Sequence of protein 2:
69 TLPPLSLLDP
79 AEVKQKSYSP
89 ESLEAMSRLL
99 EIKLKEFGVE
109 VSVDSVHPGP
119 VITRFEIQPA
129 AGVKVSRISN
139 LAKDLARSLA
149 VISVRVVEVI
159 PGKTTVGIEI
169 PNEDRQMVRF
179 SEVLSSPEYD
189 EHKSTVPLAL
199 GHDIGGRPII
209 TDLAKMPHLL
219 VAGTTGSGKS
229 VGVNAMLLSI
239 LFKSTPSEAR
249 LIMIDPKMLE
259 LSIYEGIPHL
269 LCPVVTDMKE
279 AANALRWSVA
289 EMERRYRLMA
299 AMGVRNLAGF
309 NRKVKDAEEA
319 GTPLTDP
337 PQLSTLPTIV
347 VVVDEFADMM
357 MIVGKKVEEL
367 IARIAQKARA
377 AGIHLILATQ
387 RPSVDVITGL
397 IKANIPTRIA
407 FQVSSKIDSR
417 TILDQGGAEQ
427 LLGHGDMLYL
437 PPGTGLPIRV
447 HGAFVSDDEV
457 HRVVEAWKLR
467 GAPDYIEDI

Contacts between the two chains:
Residue R303 in protein 1 contacts residue L257 in protein 2 (closest heavy-atom distance 3.0 Å).
Residue G395 in protein 1 is in contact with residue R387 in protein 2 (closest heavy-atom distance 3.6 Å).
Residue A399 in protein 1 contacts residue D414 in protein 2 (closest heavy-atom distance 3.5 Å).
Residue K373 in protein 1 interacts with residue D354 in protein 2 (closest heavy-atom distance 2.8 Å).
Residue K132 in protein 1 interacts with residue F105 in protein 2 (closest heavy-atom distance 4.0 Å).
Residue V131 in protein 1 interacts with residue R145 in protein 2 (closest heavy-atom distance 3.5 Å).
Residue V157 in protein 1 is in contact with residue I150 in protein 2 (closest heavy-atom distance 3.3 Å).
Residue D420 in protein 1 is in contact with residue K412 in protein 2 (closest heavy-atom distance 3.4 Å).
Residue R369 in protein 1 contacts residue I358 in protein 2 (closest heavy-atom distance 3.4 Å).
Residue R303 in protein 1 contacts residue N232 in protein 2 (closest heavy-atom distance 3.3 Å).
Residue A129 in protein 1 is in contact with residue E104 in protein 2 (closest heavy-atom distance 3.4 Å).
Residue K373 in protein 1 contacts residue K255 in protein 2 (closest heavy-atom distance 3.9 Å).
Residue Q372 in protein 1 contacts residue T223 in protein 2 (closest heavy-atom distance 3.8 Å).
Residue Q372 in protein 1 contacts residue A353 in protein 2 (closest heavy-atom distance 3.6 Å).
Residue V157 in protein 1 interacts with residue K141 in protein 2 (closest heavy-atom distance 3.7 Å).
Residue G130 in protein 1 is in contact with residue E104 in protein 2 (closest heavy-atom distance 3.7 Å).
Residue A371 in protein 1 is in contact with residue T223 in protein 2 (closest heavy-atom distance 3.8 Å).
Residue R369 in protein 1 is in contact with residue M357 in protein 2 (closest heavy-atom distance 3.6 Å).
Residue N400 in protein 1 is in contact with residue Q386 in protein 2 (closest heavy-atom distance 3.1 Å).
Residue Q372 in protein 1 contacts residue D354 in protein 2 (closest heavy-atom distance 3.6 Å).
Residue K161 in protein 1 interacts with residue R145 in protein 2 (closest heavy-atom distance 3.8 Å).
Residue R295 in protein 1 is in contact with residue M256 in protein 2 (closest heavy-atom distance 3.6 Å).
Residue N400 in protein 1 contacts residue T223 in protein 2 (closest heavy-atom distance 3.4 Å).
Residue R303 in protein 1 is in contact with residue I261 in protein 2 (closest heavy-atom distance 3.6 Å).
Residue E365 in protein 1 interacts with residue M357 in protein 2 (closest heavy-atom distance 3.3 Å).
Residue R303 in protein 1 is in contact with residue E258 in protein 2 (closest heavy-atom distance 3.4 Å).
Residue V133 in protein 1 interacts with residue R145 in protein 2 (closest heavy-atom distance 3.5 Å).
Residue V131 in protein 1 is in contact with residue F105 in protein 2 (closest heavy-atom distance 3.9 Å).
Residue R375 in protein 1 contacts residue G224 in protein 2 (closest heavy-atom distance 3.4 Å).
Residue K132 in protein 1 is in contact with residue D142 in protein 2 (closest heavy-atom distance 3.4 Å).
Residue E291 in protein 1 interacts with residue M256 in protein 2 (closest heavy-atom distance 3.5 Å).
Residue V164 in protein 1 interacts with residue R145 in protein 2 (closest heavy-atom distance 3.4 Å).
Residue A298 in protein 1 contacts residue L257 in protein 2 (closest heavy-atom distance 3.6 Å).
Residue Q372 in protein 1 contacts residue M357 in protein 2 (closest heavy-atom distance 3.4 Å).
Residue L396 in protein 1 interacts with residue V392 in protein 2 (closest heavy-atom distance 3.7 Å).
Residue A399 in protein 1 contacts residue T222 in protein 2 (closest heavy-atom distance 3.1 Å).
Residue V133 in protein 1 interacts with residue D142 in protein 2 (closest heavy-atom distance 3.5 Å).
Residue R375 in protein 1 interacts with residue T223 in protein 2 (closest heavy-atom distance 3.9 Å).
Residue Q372 in protein 1 interacts with residue E351 in protein 2 (closest heavy-atom distance 3.8 Å).
Residue D420 in protein 1 interacts with residue S411 in protein 2 (closest heavy-atom distance 3.7 Å).
Residue M297 in protein 1 interacts with residue L257 in protein 2 (closest heavy-atom distance 3.8 Å).
Residue K161 in protein 1 interacts with residue L147 in protein 2 (closest heavy-atom distance 3.9 Å).
Residue R303 in protein 1 interacts with residue D453 in protein 2 (closest heavy-atom distance 2.9 Å).
Residue K373 in protein 1 contacts residue P254 in protein 2 (closest heavy-atom distance 3.3 Å).
Residue Y294 in protein 1 is in contact with residue L257 in protein 2 (closest heavy-atom distance 3.6 Å).
Residue A298 in protein 1 interacts with residue M256 in protein 2 (closest heavy-atom distance 3.2 Å).
Residue A399 in protein 1 contacts residue S410 in protein 2 (closest heavy-atom distance 3.5 Å).
Residue P127 in protein 1 interacts with residue R145 in protein 2 (closest heavy-atom distance 3.4 Å).
Residue G439 in protein 1 contacts residue Q408 in protein 2 (closest heavy-atom distance 3.8 Å).
Residue Y294 in protein 1 contacts residue K255 in protein 2 (closest heavy-atom distance 3.5 Å).
Residue E156 in protein 1 contacts residue K141 in protein 2 (closest heavy-atom distance 3.2 Å).
Residue T162 in protein 1 interacts with residue R145 in protein 2 (closest heavy-atom distance 3.3 Å).
Residue A399 in protein 1 contacts residue R387 in protein 2 (closest heavy-atom distance 3.5 Å).
Residue A368 in protein 1 is in contact with residue M357 in protein 2 (closest heavy-atom distance 3.6 Å).
Residue R369 in protein 1 contacts residue D354 in protein 2 (closest heavy-atom distance 3.1 Å).
Residue V302 in protein 1 is in contact with residue L257 in protein 2 (closest heavy-atom distance 3.1 Å).
Residue K132 in protein 1 is in contact with residue L139 in protein 2 (closest heavy-atom distance 3.6 Å).
Residue P402 in protein 1 is in contact with residue S410 in protein 2 (closest heavy-atom distance 3.3 Å).
Residue L396 in protein 1 contacts residue Q386 in protein 2 (closest heavy-atom distance 3.7 Å).
Residue P215 in protein 1 interacts with residue T223 in protein 2 (closest heavy-atom distance 4.0 Å).

These two protein chains interact to form a complex.

Sequence of protein 1:
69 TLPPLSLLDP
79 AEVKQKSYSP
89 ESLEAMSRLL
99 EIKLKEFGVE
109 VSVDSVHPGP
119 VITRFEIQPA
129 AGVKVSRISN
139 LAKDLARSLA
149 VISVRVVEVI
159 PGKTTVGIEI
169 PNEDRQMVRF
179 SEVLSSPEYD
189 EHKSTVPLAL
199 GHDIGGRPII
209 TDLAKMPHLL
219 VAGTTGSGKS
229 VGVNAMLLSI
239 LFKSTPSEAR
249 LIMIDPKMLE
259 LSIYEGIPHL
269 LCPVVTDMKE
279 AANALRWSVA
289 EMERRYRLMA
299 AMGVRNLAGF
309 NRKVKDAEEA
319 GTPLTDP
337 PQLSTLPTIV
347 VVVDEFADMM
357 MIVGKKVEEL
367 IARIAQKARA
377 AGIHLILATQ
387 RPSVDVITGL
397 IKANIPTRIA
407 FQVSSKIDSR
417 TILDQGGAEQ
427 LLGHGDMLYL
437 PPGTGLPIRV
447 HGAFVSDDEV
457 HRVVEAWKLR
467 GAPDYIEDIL